Sequence of protein 2:
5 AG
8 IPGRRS

These two protein chains interact to form a complex.

Sequence of protein 1:
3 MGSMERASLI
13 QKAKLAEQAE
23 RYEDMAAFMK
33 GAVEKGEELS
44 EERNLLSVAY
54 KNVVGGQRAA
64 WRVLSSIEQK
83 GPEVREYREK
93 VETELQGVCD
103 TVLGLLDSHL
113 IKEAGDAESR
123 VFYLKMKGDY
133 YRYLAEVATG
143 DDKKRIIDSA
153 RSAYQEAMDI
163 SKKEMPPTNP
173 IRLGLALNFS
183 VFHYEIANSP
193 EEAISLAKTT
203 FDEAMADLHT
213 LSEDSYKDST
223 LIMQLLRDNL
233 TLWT

Residue-level contacts at the interface:
Residue N47 in protein 1 contacts residue G10 in protein 2 (closest heavy-atom distance 5.0 Å).
Residue D220 in protein 1 is in contact with residue R12 in protein 2 (closest heavy-atom distance 2.6 Å).
Residue L48 in protein 1 is in contact with residue R11 in protein 2 (closest heavy-atom distance 3.5 Å).
Residue V183 in protein 1 contacts residue A5 in protein 2 (closest heavy-atom distance 4.2 Å).
Residue L234 in protein 1 is in contact with residue A5 in protein 2 (closest heavy-atom distance 3.8 Å).
Residue N180 in protein 1 is in contact with residue I8 in protein 2 (closest heavy-atom distance 2.9 Å).
Residue L179 in protein 1 interacts with residue I8 in protein 2 (closest heavy-atom distance 3.5 Å).
Residue N231 in protein 1 is in contact with residue A5 in protein 2 (closest heavy-atom distance 3.3 Å).
Residue K127 in protein 1 interacts with residue I8 in protein 2 (closest heavy-atom distance 3.7 Å).
Residue W235 in protein 1 interacts with residue A5 in protein 2 (closest heavy-atom distance 3.3 Å).
Residue L223 in protein 1 is in contact with residue R12 in protein 2 (closest heavy-atom distance 4.7 Å).
Residue I224 in protein 1 interacts with residue I8 in protein 2 (closest heavy-atom distance 3.9 Å).
Residue N47 in protein 1 is in contact with residue R11 in protein 2 (closest heavy-atom distance 3.7 Å).
Residue K54 in protein 1 contacts residue I8 in protein 2 (closest heavy-atom distance 3.6 Å).
Residue K54 in protein 1 is in contact with residue G10 in protein 2 (closest heavy-atom distance 3.6 Å).
Residue M27 in protein 1 interacts with residue R11 in protein 2 (closest heavy-atom distance 4.7 Å).
Residue E19 in protein 1 contacts residue R11 in protein 2 (closest heavy-atom distance 2.9 Å).
Residue E187 in protein 1 interacts with residue A5 in protein 2 (closest heavy-atom distance 3.2 Å).
Residue V51 in protein 1 contacts residue G10 in protein 2 (closest heavy-atom distance 3.3 Å).
Residue G176 in protein 1 interacts with residue I8 in protein 2 (closest heavy-atom distance 4.1 Å).
Residue N231 in protein 1 contacts residue G6 in protein 2 (closest heavy-atom distance 2.9 Å).
Residue L227 in protein 1 is in contact with residue P9 in protein 2 (closest heavy-atom distance 3.8 Å).
Residue L227 in protein 1 interacts with residue I8 in protein 2 (closest heavy-atom distance 4.2 Å).
Residue L179 in protein 1 is in contact with residue G6 in protein 2 (closest heavy-atom distance 3.6 Å).
Residue V51 in protein 1 is in contact with residue R11 in protein 2 (closest heavy-atom distance 3.6 Å).
Residue K54 in protein 1 interacts with residue P9 in protein 2 (closest heavy-atom distance 3.9 Å).
Residue V183 in protein 1 is in contact with residue G6 in protein 2 (closest heavy-atom distance 3.5 Å).